Interface contacts:
Residue T346 in protein 2 is in contact with residue R153 in protein 1 (closest heavy-atom distance 2.6 Å).
Residue P404 in protein 2 interacts with residue L16 in protein 1 (closest heavy-atom distance 3.1 Å).
Residue V362 in protein 2 contacts residue S228 in protein 1 (closest heavy-atom distance 3.8 Å).
Residue G402 in protein 2 contacts residue R23 in protein 1 (closest heavy-atom distance 3.2 Å).
Residue K354 in protein 2 interacts with residue H235 in protein 1 (closest heavy-atom distance 3.9 Å).
Residue D317 in protein 2 is in contact with residue A172 in protein 1 (closest heavy-atom distance 4.1 Å).
Residue L357 in protein 2 interacts with residue H235 in protein 1 (closest heavy-atom distance 3.7 Å).
Residue Q360 in protein 2 contacts residue R49 in protein 1 (closest heavy-atom distance 2.9 Å).
Residue K371 in protein 2 contacts residue R43 in protein 1 (closest heavy-atom distance 2.8 Å).
Residue D320 in protein 2 is in contact with residue F174 in protein 1 (closest heavy-atom distance 4.2 Å).
Residue S344 in protein 2 contacts residue V169 in protein 1 (closest heavy-atom distance 4.1 Å).
Residue Y363 in protein 2 interacts with residue R49 in protein 1 (closest heavy-atom distance 4.0 Å).
Residue Y364 in protein 2 interacts with residue R45 in protein 1 (closest heavy-atom distance 3.4 Å).
Residue R339 in protein 2 interacts with residue N51 in protein 1 (closest heavy-atom distance 3.2 Å).
Residue S358 in protein 2 contacts residue D232 in protein 1 (closest heavy-atom distance 3.9 Å).
Residue E365 in protein 2 interacts with residue P226 in protein 1 (closest heavy-atom distance 3.7 Å).
Residue D320 in protein 2 contacts residue P170 in protein 1 (closest heavy-atom distance 3.2 Å).
Residue L343 in protein 2 contacts residue F174 in protein 1 (closest heavy-atom distance 3.7 Å).
Residue L357 in protein 2 contacts residue F52 in protein 1 (closest heavy-atom distance 4.0 Å).
Residue R420 in protein 2 is in contact with residue G15 in protein 1 (closest heavy-atom distance 3.0 Å).
Residue Y364 in protein 2 contacts residue R46 in protein 1 (closest heavy-atom distance 3.0 Å).
Residue K396 in protein 2 contacts residue F18 in protein 1 (closest heavy-atom distance 3.3 Å).
Residue S401 in protein 2 contacts residue F18 in protein 1 (closest heavy-atom distance 3.6 Å).
Residue M397 in protein 2 contacts residue F18 in protein 1 (closest heavy-atom distance 3.5 Å).
Residue R322 in protein 2 is in contact with residue E178 in protein 1 (closest heavy-atom distance 3.6 Å).
Residue T346 in protein 2 is in contact with residue E171 in protein 1 (closest heavy-atom distance 4.0 Å).
Residue S344 in protein 2 contacts residue P170 in protein 1 (closest heavy-atom distance 3.4 Å).
Residue G342 in protein 2 interacts with residue T57 in protein 1 (closest heavy-atom distance 3.8 Å).
Residue A361 in protein 2 interacts with residue Q227 in protein 1 (closest heavy-atom distance 3.3 Å).
Residue M319 in protein 2 interacts with residue P170 in protein 1 (closest heavy-atom distance 3.3 Å).
Residue A403 in protein 2 is in contact with residue L16 in protein 1 (closest heavy-atom distance 3.7 Å).
Residue F394 in protein 2 is in contact with residue Y17 in protein 1 (closest heavy-atom distance 3.5 Å).
Residue S344 in protein 2 contacts residue R167 in protein 1 (closest heavy-atom distance 3.1 Å).
Residue G342 in protein 2 interacts with residue R58 in protein 1 (closest heavy-atom distance 4.0 Å).
Residue R339 in protein 2 interacts with residue R58 in protein 1 (closest heavy-atom distance 4.0 Å).
Residue G342 in protein 2 interacts with residue V205 in protein 1 (closest heavy-atom distance 3.7 Å).
Residue A361 in protein 2 contacts residue R49 in protein 1 (closest heavy-atom distance 2.9 Å).
Residue D340 in protein 2 is in contact with residue R58 in protein 1 (closest heavy-atom distance 3.5 Å).
Residue Y364 in protein 2 interacts with residue R49 in protein 1 (closest heavy-atom distance 4.0 Å).
Residue R420 in protein 2 interacts with residue R14 in protein 1 (closest heavy-atom distance 4.1 Å).
Residue R420 in protein 2 interacts with residue E13 in protein 1 (closest heavy-atom distance 2.6 Å).
Residue S401 in protein 2 contacts residue Y17 in protein 1 (closest heavy-atom distance 4.2 Å).
Residue P348 in protein 2 contacts residue R153 in protein 1 (closest heavy-atom distance 3.9 Å).
Residue K354 in protein 2 is in contact with residue H236 in protein 1 (closest heavy-atom distance 3.8 Å).
Residue L367 in protein 2 interacts with residue R43 in protein 1 (closest heavy-atom distance 3.6 Å).
Residue M397 in protein 2 interacts with residue R23 in protein 1 (closest heavy-atom distance 3.1 Å).
Residue L341 in protein 2 contacts residue V205 in protein 1 (closest heavy-atom distance 4.0 Å).
Residue M319 in protein 2 contacts residue E171 in protein 1 (closest heavy-atom distance 3.5 Å).
Residue W421 in protein 2 is in contact with residue Y17 in protein 1 (closest heavy-atom distance 3.7 Å).
Residue S358 in protein 2 contacts residue A231 in protein 1 (closest heavy-atom distance 3.8 Å).
Residue V395 in protein 2 contacts residue F18 in protein 1 (closest heavy-atom distance 4.2 Å).
Residue V318 in protein 2 contacts residue E171 in protein 1 (closest heavy-atom distance 3.3 Å).
Residue E365 in protein 2 interacts with residue Q227 in protein 1 (closest heavy-atom distance 2.9 Å).
Residue L349 in protein 2 interacts with residue H235 in protein 1 (closest heavy-atom distance 4.0 Å).
Residue E365 in protein 2 is in contact with residue S228 in protein 1 (closest heavy-atom distance 3.0 Å).
Residue R420 in protein 2 is in contact with residue Y17 in protein 1 (closest heavy-atom distance 3.1 Å).
Residue M393 in protein 2 contacts residue Y17 in protein 1 (closest heavy-atom distance 3.9 Å).
Residue T346 in protein 2 interacts with residue F52 in protein 1 (closest heavy-atom distance 4.2 Å).
Residue Y345 in protein 2 interacts with residue P170 in protein 1 (closest heavy-atom distance 4.1 Å).
Residue F394 in protein 2 is in contact with residue F18 in protein 1 (closest heavy-atom distance 4.2 Å).

Sequence of protein 2:
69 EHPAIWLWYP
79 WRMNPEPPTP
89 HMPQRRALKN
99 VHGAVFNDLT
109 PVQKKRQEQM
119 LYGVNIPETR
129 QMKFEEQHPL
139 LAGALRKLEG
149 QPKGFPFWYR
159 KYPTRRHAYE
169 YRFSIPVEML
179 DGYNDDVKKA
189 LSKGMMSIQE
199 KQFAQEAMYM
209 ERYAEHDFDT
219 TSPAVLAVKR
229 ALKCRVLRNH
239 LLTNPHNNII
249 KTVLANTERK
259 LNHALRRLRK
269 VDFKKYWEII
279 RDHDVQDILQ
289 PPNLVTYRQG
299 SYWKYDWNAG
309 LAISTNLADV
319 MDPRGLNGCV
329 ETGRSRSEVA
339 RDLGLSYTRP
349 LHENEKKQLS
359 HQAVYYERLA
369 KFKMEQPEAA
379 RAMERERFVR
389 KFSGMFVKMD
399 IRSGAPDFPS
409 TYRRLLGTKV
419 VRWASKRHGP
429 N

Sequence of protein 1:
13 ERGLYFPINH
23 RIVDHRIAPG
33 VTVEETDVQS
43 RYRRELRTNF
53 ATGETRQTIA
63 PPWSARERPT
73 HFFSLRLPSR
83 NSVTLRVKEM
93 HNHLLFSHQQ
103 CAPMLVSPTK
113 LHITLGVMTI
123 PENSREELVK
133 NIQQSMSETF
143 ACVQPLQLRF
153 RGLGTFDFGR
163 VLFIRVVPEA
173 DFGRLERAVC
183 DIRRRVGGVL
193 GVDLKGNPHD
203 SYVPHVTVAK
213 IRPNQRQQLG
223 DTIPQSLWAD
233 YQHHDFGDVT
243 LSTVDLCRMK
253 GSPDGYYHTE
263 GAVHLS

The following describes two proteins that form a bound complex.